The following describes two proteins that form a bound complex.

Interface contacts:
Residue K38 in protein 1 interacts with residue E97 in protein 2 (closest heavy-atom distance 3.6 Å).
Residue S2 in protein 1 is in contact with residue W94 in protein 2 (closest heavy-atom distance 4.7 Å).
Residue Q35 in protein 1 is in contact with residue E97 in protein 2 (closest heavy-atom distance 4.6 Å).
Residue Q35 in protein 1 contacts residue Y100 in protein 2 (closest heavy-atom distance 3.5 Å).
Residue D1 in protein 1 interacts with residue I101 in protein 2 (closest heavy-atom distance 3.8 Å).
Residue D1 in protein 1 interacts with residue N98 in protein 2 (closest heavy-atom distance 3.6 Å).

Sequence of protein 2:
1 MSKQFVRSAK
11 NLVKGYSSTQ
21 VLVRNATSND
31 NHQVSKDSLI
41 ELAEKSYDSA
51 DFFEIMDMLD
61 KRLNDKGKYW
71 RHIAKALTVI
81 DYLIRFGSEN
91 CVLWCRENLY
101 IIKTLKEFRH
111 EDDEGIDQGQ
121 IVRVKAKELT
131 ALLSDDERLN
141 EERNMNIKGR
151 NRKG

Sequence of protein 1:
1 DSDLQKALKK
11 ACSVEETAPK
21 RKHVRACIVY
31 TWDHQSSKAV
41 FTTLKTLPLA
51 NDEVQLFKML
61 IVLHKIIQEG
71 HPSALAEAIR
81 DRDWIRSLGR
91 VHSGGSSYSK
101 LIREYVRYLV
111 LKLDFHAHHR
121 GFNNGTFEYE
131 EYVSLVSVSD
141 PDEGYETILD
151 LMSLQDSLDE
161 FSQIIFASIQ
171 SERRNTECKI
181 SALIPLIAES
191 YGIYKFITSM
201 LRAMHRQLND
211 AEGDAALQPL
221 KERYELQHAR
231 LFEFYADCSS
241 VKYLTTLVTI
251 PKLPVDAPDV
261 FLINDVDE